These two protein chains interact to form a complex.

Sequence of chain A:
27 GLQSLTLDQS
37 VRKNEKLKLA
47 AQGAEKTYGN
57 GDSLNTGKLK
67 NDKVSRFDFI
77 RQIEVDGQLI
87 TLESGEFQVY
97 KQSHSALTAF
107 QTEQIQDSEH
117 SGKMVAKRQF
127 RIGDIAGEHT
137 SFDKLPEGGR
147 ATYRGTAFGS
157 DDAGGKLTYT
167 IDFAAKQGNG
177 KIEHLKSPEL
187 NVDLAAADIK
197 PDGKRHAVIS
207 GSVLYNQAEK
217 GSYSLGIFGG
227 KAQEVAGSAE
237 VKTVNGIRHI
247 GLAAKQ

Residue-level contacts at the interface:
Residue K119 in chain A is in contact with residue H96 in chain B (closest heavy-atom distance 2.9 Å).
Residue H116 in chain A interacts with residue Y99 in chain B (closest heavy-atom distance 2.7 Å).
Residue Q110 in chain A is in contact with residue N33 in chain B (closest heavy-atom distance 4.3 Å).
Residue G118 in chain A contacts residue Y99 in chain B (closest heavy-atom distance 4.9 Å).
Residue K119 in chain A is in contact with residue E98 in chain B (closest heavy-atom distance 4.5 Å).
Residue K119 in chain A interacts with residue L97 in chain B (closest heavy-atom distance 2.8 Å).
Residue M120 in chain A contacts residue N33 in chain B (closest heavy-atom distance 2.8 Å).
Residue S117 in chain A is in contact with residue Y99 in chain B (closest heavy-atom distance 4.3 Å).
Residue K119 in chain A interacts with residue Y101 in chain B (closest heavy-atom distance 4.6 Å).
Residue K119 in chain A interacts with residue Y37 in chain B (closest heavy-atom distance 3.5 Å).
Residue V121 in chain A interacts with residue N33 in chain B (closest heavy-atom distance 4.8 Å).
Residue K119 in chain A contacts residue N33 in chain B (closest heavy-atom distance 4.0 Å).
Residue M120 in chain A interacts with residue Y37 in chain B (closest heavy-atom distance 4.5 Å).
Residue K119 in chain A contacts residue H31 in chain B (closest heavy-atom distance 3.7 Å).
Residue M120 in chain A interacts with residue H31 in chain B (closest heavy-atom distance 4.6 Å).

Sequence of chain B:
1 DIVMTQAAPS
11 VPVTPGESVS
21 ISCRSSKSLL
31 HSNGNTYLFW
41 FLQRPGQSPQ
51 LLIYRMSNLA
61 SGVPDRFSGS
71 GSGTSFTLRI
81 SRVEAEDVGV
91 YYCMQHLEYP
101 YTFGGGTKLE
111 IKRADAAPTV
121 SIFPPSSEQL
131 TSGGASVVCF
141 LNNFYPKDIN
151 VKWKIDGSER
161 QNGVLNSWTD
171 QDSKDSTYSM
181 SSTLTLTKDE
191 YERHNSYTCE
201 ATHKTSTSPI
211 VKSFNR